Interface contacts:
Residue M282 in chain B interacts with residue T140 in chain A (closest heavy-atom distance 3.6 Å).
Residue L43 in chain B is in contact with residue L154 in chain A (closest heavy-atom distance 3.0 Å).
Residue A44 in chain B contacts residue V168 in chain A (closest heavy-atom distance 2.8 Å).
Residue L47 in chain B contacts residue Y63 in chain A (closest heavy-atom distance 2.7 Å).
Residue F45 in chain B is in contact with residue V153 in chain A (closest heavy-atom distance 3.0 Å).
Residue R41 in chain B contacts residue D169 in chain A (closest heavy-atom distance 3.1 Å).
Residue D48 in chain B is in contact with residue Y63 in chain A (closest heavy-atom distance 3.3 Å).
Residue L43 in chain B interacts with residue V168 in chain A (closest heavy-atom distance 3.2 Å).
Residue V42 in chain B contacts residue D171 in chain A (closest heavy-atom distance 4.1 Å).
Residue T40 in chain B interacts with residue A157 in chain A (closest heavy-atom distance 3.2 Å).
Residue N39 in chain B interacts with residue A157 in chain A (closest heavy-atom distance 3.5 Å).
Residue A44 in chain B is in contact with residue W167 in chain A (closest heavy-atom distance 3.6 Å).
Residue F45 in chain B contacts residue I67 in chain A (closest heavy-atom distance 3.7 Å).
Residue A49 in chain B interacts with residue Y37 in chain A (closest heavy-atom distance 3.8 Å).
Residue R41 in chain B interacts with residue V163 in chain A (closest heavy-atom distance 3.6 Å).
Residue L43 in chain B contacts residue D169 in chain A (closest heavy-atom distance 4.0 Å).
Residue T40 in chain B is in contact with residue Y156 in chain A (closest heavy-atom distance 3.4 Å).
Residue K53 in chain B is in contact with residue D57 in chain A (closest heavy-atom distance 2.6 Å).
Residue V42 in chain B interacts with residue D169 in chain A (closest heavy-atom distance 3.6 Å).
Residue P50 in chain B is in contact with residue E59 in chain A (closest heavy-atom distance 3.5 Å).
Residue K53 in chain B contacts residue P38 in chain A (closest heavy-atom distance 4.0 Å).
Residue V42 in chain B is in contact with residue V155 in chain A (closest heavy-atom distance 3.5 Å).
Residue L38 in chain B is in contact with residue K159 in chain A (closest heavy-atom distance 2.9 Å).
Residue R41 in chain B interacts with residue K159 in chain A (closest heavy-atom distance 4.0 Å).
Residue P55 in chain B interacts with residue E40 in chain A (closest heavy-atom distance 3.3 Å).
Residue E51 in chain B contacts residue K90 in chain A (closest heavy-atom distance 3.3 Å).
Residue T40 in chain B interacts with residue K159 in chain A (closest heavy-atom distance 3.0 Å).
Residue P50 in chain B is in contact with residue V60 in chain A (closest heavy-atom distance 3.9 Å).
Residue N39 in chain B contacts residue Q81 in chain A (closest heavy-atom distance 4.0 Å).
Residue A44 in chain B contacts residue S170 in chain A (closest heavy-atom distance 3.5 Å).
Residue L47 in chain B contacts residue D166 in chain A (closest heavy-atom distance 3.7 Å).
Residue A44 in chain B contacts residue V153 in chain A (closest heavy-atom distance 3.5 Å).
Residue K46 in chain B interacts with residue D166 in chain A (closest heavy-atom distance 2.7 Å).
Residue L43 in chain B contacts residue V155 in chain A (closest heavy-atom distance 2.9 Å).
Residue L43 in chain B contacts residue V163 in chain A (closest heavy-atom distance 3.6 Å).
Residue N39 in chain B is in contact with residue K159 in chain A (closest heavy-atom distance 2.9 Å).
Residue V42 in chain B interacts with residue Y156 in chain A (closest heavy-atom distance 3.9 Å).
Residue A49 in chain B interacts with residue F151 in chain A (closest heavy-atom distance 3.4 Å).
Residue F45 in chain B contacts residue K66 in chain A (closest heavy-atom distance 4.0 Å).
Residue D57 in chain B contacts residue E40 in chain A (closest heavy-atom distance 2.7 Å).
Residue F45 in chain B contacts residue W167 in chain A (closest heavy-atom distance 3.5 Å).
Residue P50 in chain B contacts residue Y63 in chain A (closest heavy-atom distance 3.8 Å).
Residue V56 in chain B interacts with residue E40 in chain A (closest heavy-atom distance 2.9 Å).
Residue N39 in chain B is in contact with residue D158 in chain A (closest heavy-atom distance 3.5 Å).
Residue F45 in chain B is in contact with residue D166 in chain A (closest heavy-atom distance 3.5 Å).
Residue A52 in chain B contacts residue I36 in chain A (closest heavy-atom distance 4.0 Å).
Residue R41 in chain B interacts with residue Y156 in chain A (closest heavy-atom distance 3.6 Å).
Residue L43 in chain B contacts residue W167 in chain A (closest heavy-atom distance 4.1 Å).
Residue A44 in chain B is in contact with residue D166 in chain A (closest heavy-atom distance 4.0 Å).
Residue R41 in chain B interacts with residue A157 in chain A (closest heavy-atom distance 2.6 Å).
Residue R41 in chain B interacts with residue V155 in chain A (closest heavy-atom distance 3.6 Å).
Residue P50 in chain B contacts residue Y37 in chain A (closest heavy-atom distance 2.6 Å).
Residue F45 in chain B interacts with residue Y63 in chain A (closest heavy-atom distance 3.6 Å).
Residue V42 in chain B interacts with residue S170 in chain A (closest heavy-atom distance 3.2 Å).
Residue A44 in chain B contacts residue L154 in chain A (closest heavy-atom distance 3.1 Å).
Residue L43 in chain B is in contact with residue W74 in chain A (closest heavy-atom distance 3.7 Å).
Residue A52 in chain B contacts residue Y37 in chain A (closest heavy-atom distance 3.7 Å).
Residue T40 in chain B is in contact with residue Q81 in chain A (closest heavy-atom distance 2.6 Å).
Residue K46 in chain B interacts with residue T165 in chain A (closest heavy-atom distance 3.4 Å).
Residue A49 in chain B is in contact with residue Y63 in chain A (closest heavy-atom distance 3.5 Å).

Sequence of chain B:
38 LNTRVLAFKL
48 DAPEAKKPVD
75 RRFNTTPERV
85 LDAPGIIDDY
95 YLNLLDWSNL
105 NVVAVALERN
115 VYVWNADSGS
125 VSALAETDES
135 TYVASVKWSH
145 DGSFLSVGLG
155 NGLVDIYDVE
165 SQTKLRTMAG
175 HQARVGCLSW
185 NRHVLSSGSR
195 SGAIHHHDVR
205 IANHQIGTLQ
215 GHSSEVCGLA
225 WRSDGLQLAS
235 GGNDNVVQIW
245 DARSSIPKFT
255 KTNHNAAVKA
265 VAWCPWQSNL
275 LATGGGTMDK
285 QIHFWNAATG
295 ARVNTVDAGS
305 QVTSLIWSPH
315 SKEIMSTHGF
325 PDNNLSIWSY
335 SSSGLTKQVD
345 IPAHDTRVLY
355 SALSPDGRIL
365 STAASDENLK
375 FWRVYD

These two protein chains interact to form a complex.

Sequence of chain A:
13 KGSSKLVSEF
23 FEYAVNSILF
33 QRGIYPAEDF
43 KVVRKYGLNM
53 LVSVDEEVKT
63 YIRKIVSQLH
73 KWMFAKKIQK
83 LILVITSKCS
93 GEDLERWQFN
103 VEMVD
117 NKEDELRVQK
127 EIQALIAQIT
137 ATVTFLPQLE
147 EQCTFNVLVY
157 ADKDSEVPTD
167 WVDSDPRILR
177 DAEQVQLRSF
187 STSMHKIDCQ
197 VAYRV